The following describes two proteins that form a bound complex.

Sequence of chain B:
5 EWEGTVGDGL

Contacts between the two chains:
Residue L18 in chain A interacts with residue T9 in chain B (closest heavy-atom distance 4.2 Å).
Residue L18 in chain A contacts residue W6 in chain B (closest heavy-atom distance 3.5 Å).
Residue R30 in chain A interacts with residue E5 in chain B (closest heavy-atom distance 3.6 Å).
Residue A86 in chain A interacts with residue T9 in chain B (closest heavy-atom distance 4.5 Å).
Residue A88 in chain A is in contact with residue D12 in chain B (closest heavy-atom distance 2.9 Å).
Residue L48 in chain A contacts residue G13 in chain B (closest heavy-atom distance 3.9 Å).
Residue R91 in chain A interacts with residue G8 in chain B (closest heavy-atom distance 3.3 Å).
Residue A32 in chain A interacts with residue W6 in chain B (closest heavy-atom distance 3.7 Å).
Residue L48 in chain A contacts residue D12 in chain B (closest heavy-atom distance 4.0 Å).
Residue R91 in chain A interacts with residue T9 in chain B (closest heavy-atom distance 3.5 Å).
Residue V87 in chain A is in contact with residue D12 in chain B (closest heavy-atom distance 3.5 Å).
Residue V87 in chain A is in contact with residue T9 in chain B (closest heavy-atom distance 3.9 Å).
Residue R30 in chain A is in contact with residue W6 in chain B (closest heavy-atom distance 4.1 Å).
Residue P53 in chain A is in contact with residue W6 in chain B (closest heavy-atom distance 3.5 Å).
Residue P31 in chain A contacts residue W6 in chain B (closest heavy-atom distance 3.8 Å).
Residue A86 in chain A interacts with residue D12 in chain B (closest heavy-atom distance 4.3 Å).
Residue V87 in chain A contacts residue W6 in chain B (closest heavy-atom distance 4.4 Å).
Residue R91 in chain A is in contact with residue D12 in chain B (closest heavy-atom distance 2.8 Å).
Residue S17 in chain A interacts with residue T9 in chain B (closest heavy-atom distance 4.8 Å).
Residue V51 in chain A is in contact with residue W6 in chain B (closest heavy-atom distance 4.1 Å).
Residue R85 in chain A interacts with residue T9 in chain B (closest heavy-atom distance 3.7 Å).
Residue L18 in chain A is in contact with residue G8 in chain B (closest heavy-atom distance 4.4 Å).
Residue R85 in chain A is in contact with residue W6 in chain B (closest heavy-atom distance 3.6 Å).
Residue V16 in chain A contacts residue W6 in chain B (closest heavy-atom distance 3.8 Å).
Residue L18 in chain A interacts with residue E5 in chain B (closest heavy-atom distance 3.5 Å).

Sequence of chain A:
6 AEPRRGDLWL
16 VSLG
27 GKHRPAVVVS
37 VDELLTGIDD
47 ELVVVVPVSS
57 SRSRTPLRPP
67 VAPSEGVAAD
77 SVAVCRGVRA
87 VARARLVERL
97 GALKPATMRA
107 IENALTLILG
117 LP